Residue-level contacts at the interface:
Residue M216 in chain B contacts residue E63 in chain A (closest heavy-atom distance 3.2 Å).
Residue T217 in chain B interacts with residue W60 in chain A (closest heavy-atom distance 3.5 Å).
Residue H215 in chain B is in contact with residue R59 in chain A (closest heavy-atom distance 3.6 Å).
Residue H215 in chain B contacts residue E63 in chain A (closest heavy-atom distance 3.1 Å).
Residue A190 in chain B is in contact with residue A2 in chain A (closest heavy-atom distance 3.3 Å).
Residue R143 in chain B interacts with residue T87 in chain A (closest heavy-atom distance 3.5 Å).
Residue R143 in chain B is in contact with residue P28 in chain A (closest heavy-atom distance 3.9 Å).
Residue D186 in chain B is in contact with residue P86 in chain A (closest heavy-atom distance 3.8 Å).
Residue R143 in chain B contacts residue W26 in chain A (closest heavy-atom distance 4.0 Å).
Residue H184 in chain B is in contact with residue Y65 in chain A (closest heavy-atom distance 3.6 Å).
Residue T195 in chain B contacts residue A5 in chain A (closest heavy-atom distance 3.8 Å).
Residue P185 in chain B interacts with residue Q32 in chain A (closest heavy-atom distance 3.7 Å).
Residue P188 in chain B contacts residue P28 in chain A (closest heavy-atom distance 3.8 Å).
Residue T193 in chain B contacts residue M1 in chain A (closest heavy-atom distance 2.6 Å).
Residue H197 in chain B contacts residue T4 in chain A (closest heavy-atom distance 3.1 Å).
Residue H197 in chain B interacts with residue A5 in chain A (closest heavy-atom distance 3.9 Å).
Residue M191 in chain B is in contact with residue Q31 in chain A (closest heavy-atom distance 4.1 Å).
Residue T195 in chain B interacts with residue H6 in chain A (closest heavy-atom distance 3.3 Å).
Residue K201 in chain B interacts with residue Q7 in chain A (closest heavy-atom distance 3.6 Å).
Residue D187 in chain B contacts residue P28 in chain A (closest heavy-atom distance 3.8 Å).
Residue A190 in chain B is in contact with residue Q31 in chain A (closest heavy-atom distance 4.0 Å).
Residue F196 in chain B is in contact with residue A2 in chain A (closest heavy-atom distance 3.2 Å).
Residue S194 in chain B contacts residue Q7 in chain A (closest heavy-atom distance 2.7 Å).
Residue C192 in chain B contacts residue M1 in chain A (closest heavy-atom distance 3.4 Å).
Residue D186 in chain B is in contact with residue P28 in chain A (closest heavy-atom distance 3.6 Å).
Residue M183 in chain B interacts with residue L64 in chain A (closest heavy-atom distance 3.3 Å).
Residue T140 in chain B contacts residue D83 in chain A (closest heavy-atom distance 3.9 Å).
Residue T195 in chain B interacts with residue T4 in chain A (closest heavy-atom distance 2.4 Å).
Residue D186 in chain B is in contact with residue Y65 in chain A (closest heavy-atom distance 4.0 Å).
Residue T140 in chain B interacts with residue W26 in chain A (closest heavy-atom distance 3.6 Å).
Residue P185 in chain B interacts with residue L64 in chain A (closest heavy-atom distance 3.5 Å).
Residue S194 in chain B interacts with residue A2 in chain A (closest heavy-atom distance 4.0 Å).
Residue L179 in chain B contacts residue A2 in chain A (closest heavy-atom distance 3.5 Å).
Residue Y147 in chain B interacts with residue W26 in chain A (closest heavy-atom distance 3.7 Å).
Residue T195 in chain B interacts with residue M1 in chain A (closest heavy-atom distance 3.3 Å).
Residue T195 in chain B interacts with residue A2 in chain A (closest heavy-atom distance 3.4 Å).
Residue M183 in chain B interacts with residue E63 in chain A (closest heavy-atom distance 3.2 Å).
Residue M191 in chain B is in contact with residue F25 in chain A (closest heavy-atom distance 4.0 Å).
Residue R143 in chain B interacts with residue Y85 in chain A (closest heavy-atom distance 3.5 Å).
Residue A190 in chain B is in contact with residue M1 in chain A (closest heavy-atom distance 2.4 Å).
Residue P185 in chain B contacts residue Y65 in chain A (closest heavy-atom distance 3.4 Å).
Residue M191 in chain B is in contact with residue M1 in chain A (closest heavy-atom distance 3.4 Å).
Residue M144 in chain B interacts with residue W26 in chain A (closest heavy-atom distance 3.6 Å).
Residue M216 in chain B interacts with residue R59 in chain A (closest heavy-atom distance 3.9 Å).
Residue M216 in chain B is in contact with residue M56 in chain A (closest heavy-atom distance 3.3 Å).
Residue Y182 in chain B interacts with residue Q3 in chain A (closest heavy-atom distance 3.0 Å).
Residue M191 in chain B interacts with residue I30 in chain A (closest heavy-atom distance 3.8 Å).
Residue Y147 in chain B contacts residue F25 in chain A (closest heavy-atom distance 3.4 Å).
Residue T217 in chain B interacts with residue E63 in chain A (closest heavy-atom distance 3.3 Å).
Residue T140 in chain B interacts with residue Y85 in chain A (closest heavy-atom distance 3.1 Å).
Residue M191 in chain B interacts with residue N27 in chain A (closest heavy-atom distance 3.8 Å).
Residue M183 in chain B interacts with residue Q3 in chain A (closest heavy-atom distance 4.0 Å).
Residue T193 in chain B is in contact with residue A2 in chain A (closest heavy-atom distance 3.3 Å).
Residue P185 in chain B is in contact with residue P28 in chain A (closest heavy-atom distance 3.8 Å).
Residue L179 in chain B is in contact with residue Q3 in chain A (closest heavy-atom distance 3.3 Å).
Residue H197 in chain B interacts with residue Q3 in chain A (closest heavy-atom distance 3.1 Å).
Residue T195 in chain B is in contact with residue Q7 in chain A (closest heavy-atom distance 3.8 Å).
Residue H197 in chain B is in contact with residue A2 in chain A (closest heavy-atom distance 3.8 Å).
Residue P185 in chain B is in contact with residue P86 in chain A (closest heavy-atom distance 3.8 Å).
Residue M216 in chain B is in contact with residue W60 in chain A (closest heavy-atom distance 3.6 Å).

Sequence of chain A:
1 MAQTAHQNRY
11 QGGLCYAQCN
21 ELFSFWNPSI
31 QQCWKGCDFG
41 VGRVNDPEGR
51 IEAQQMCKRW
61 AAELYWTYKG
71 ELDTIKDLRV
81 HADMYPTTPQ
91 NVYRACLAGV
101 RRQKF

This data describes a binding interaction between two proteins.

Sequence of chain B:
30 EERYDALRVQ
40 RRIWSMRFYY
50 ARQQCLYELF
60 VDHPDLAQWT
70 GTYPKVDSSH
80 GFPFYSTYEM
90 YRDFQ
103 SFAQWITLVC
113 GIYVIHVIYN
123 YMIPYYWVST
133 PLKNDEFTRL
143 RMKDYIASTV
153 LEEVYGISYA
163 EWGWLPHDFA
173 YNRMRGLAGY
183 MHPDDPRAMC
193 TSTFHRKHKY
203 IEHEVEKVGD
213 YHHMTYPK